Sequence of chain A:
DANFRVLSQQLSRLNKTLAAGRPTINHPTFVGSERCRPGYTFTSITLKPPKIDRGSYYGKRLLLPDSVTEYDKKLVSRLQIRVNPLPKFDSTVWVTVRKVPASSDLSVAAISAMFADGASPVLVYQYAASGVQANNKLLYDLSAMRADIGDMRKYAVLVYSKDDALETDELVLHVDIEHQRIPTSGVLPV

Residue-level contacts at the interface:
Residue F70 in chain A is in contact with residue L216 in chain B (closest heavy-atom distance 3.7 Å).
Residue C64 in chain A interacts with residue L216 in chain B (closest heavy-atom distance 3.9 Å).
Residue G214 in chain A interacts with residue Y68 in chain B (closest heavy-atom distance 4.6 Å).
Residue L216 in chain A interacts with residue E62 in chain B (closest heavy-atom distance 2.6 Å).
Residue L216 in chain A interacts with residue R106 in chain B (closest heavy-atom distance 3.6 Å).
Residue V215 in chain A interacts with residue R63 in chain B (closest heavy-atom distance 3.7 Å).
Residue T69 in chain A interacts with residue T212 in chain B (closest heavy-atom distance 3.9 Å).
Residue E62 in chain A contacts residue V215 in chain B (closest heavy-atom distance 3.2 Å).
Residue R110 in chain A interacts with residue P217 in chain B (closest heavy-atom distance 3.1 Å).
Residue T212 in chain A interacts with residue R209 in chain B (closest heavy-atom distance 3.0 Å).
Residue R209 in chain A interacts with residue T212 in chain B (closest heavy-atom distance 4.2 Å).
Residue E62 in chain A is in contact with residue L216 in chain B (closest heavy-atom distance 2.8 Å).
Residue D204 in chain A contacts residue P217 in chain B (closest heavy-atom distance 3.1 Å).
Residue S213 in chain A contacts residue C64 in chain B (closest heavy-atom distance 3.5 Å).
Residue Q108 in chain A is in contact with residue L216 in chain B (closest heavy-atom distance 4.2 Å).
Residue K165 in chain A interacts with residue P217 in chain B (closest heavy-atom distance 3.6 Å).
Residue F70 in chain A is in contact with residue P217 in chain B (closest heavy-atom distance 3.3 Å).
Residue G214 in chain A is in contact with residue E62 in chain B (closest heavy-atom distance 4.4 Å).
Residue C64 in chain A is in contact with residue V215 in chain B (closest heavy-atom distance 3.8 Å).
Residue F70 in chain A contacts residue S213 in chain B (closest heavy-atom distance 4.2 Å).
Residue V215 in chain A contacts residue F70 in chain B (closest heavy-atom distance 3.2 Å).
Residue C64 in chain A contacts residue G214 in chain B (closest heavy-atom distance 3.1 Å).
Residue L216 in chain A interacts with residue R63 in chain B (closest heavy-atom distance 4.6 Å).
Residue G214 in chain A interacts with residue C64 in chain B (closest heavy-atom distance 2.8 Å).
Residue L216 in chain A is in contact with residue C64 in chain B (closest heavy-atom distance 4.2 Å).
Residue P217 in chain A contacts residue Q108 in chain B (closest heavy-atom distance 3.0 Å).
Residue R63 in chain A contacts residue V215 in chain B (closest heavy-atom distance 3.6 Å).
Residue L216 in chain A interacts with residue K165 in chain B (closest heavy-atom distance 3.8 Å).
Residue V218 in chain A interacts with residue K165 in chain B (closest heavy-atom distance 3.1 Å).
Residue P217 in chain A contacts residue K165 in chain B (closest heavy-atom distance 2.7 Å).
Residue L216 in chain A contacts residue Q108 in chain B (closest heavy-atom distance 3.1 Å).
Residue G214 in chain A interacts with residue R63 in chain B (closest heavy-atom distance 3.0 Å).
Residue L167 in chain A interacts with residue L216 in chain B (closest heavy-atom distance 3.9 Å).
Residue S72 in chain A contacts residue P217 in chain B (closest heavy-atom distance 4.1 Å).
Residue G60 in chain A is in contact with residue V218 in chain B (closest heavy-atom distance 4.0 Å).
Residue P217 in chain A is in contact with residue F70 in chain B (closest heavy-atom distance 3.7 Å).
Residue P217 in chain A is in contact with residue R110 in chain B (closest heavy-atom distance 3.7 Å).
Residue V215 in chain A is in contact with residue C64 in chain B (closest heavy-atom distance 2.8 Å).
Residue S213 in chain A contacts residue T69 in chain B (closest heavy-atom distance 2.8 Å).
Residue S61 in chain A is in contact with residue L216 in chain B (closest heavy-atom distance 3.5 Å).
Residue L216 in chain A is in contact with residue F70 in chain B (closest heavy-atom distance 3.0 Å).
Residue T212 in chain A interacts with residue T69 in chain B (closest heavy-atom distance 3.2 Å).
Residue V215 in chain A is in contact with residue E62 in chain B (closest heavy-atom distance 3.1 Å).
Residue S213 in chain A interacts with residue Y68 in chain B (closest heavy-atom distance 3.9 Å).
Residue F58 in chain A interacts with residue V218 in chain B (closest heavy-atom distance 4.2 Å).
Residue S213 in chain A contacts residue F70 in chain B (closest heavy-atom distance 4.5 Å).
Residue Q108 in chain A contacts residue P217 in chain B (closest heavy-atom distance 3.2 Å).
Residue K165 in chain A contacts residue V218 in chain B (closest heavy-atom distance 2.9 Å).
Residue H55 in chain A contacts residue V218 in chain B (closest heavy-atom distance 4.1 Å).
Residue C64 in chain A interacts with residue S213 in chain B (closest heavy-atom distance 4.3 Å).
Residue V59 in chain A contacts residue V218 in chain B (closest heavy-atom distance 3.4 Å).
Residue N164 in chain A interacts with residue V218 in chain B (closest heavy-atom distance 3.5 Å).
Residue R106 in chain A contacts residue L216 in chain B (closest heavy-atom distance 4.2 Å).
Residue S61 in chain A is in contact with residue P217 in chain B (closest heavy-atom distance 3.2 Å).
Residue R63 in chain A is in contact with residue G214 in chain B (closest heavy-atom distance 3.4 Å).
Residue V218 in chain A interacts with residue R110 in chain B (closest heavy-atom distance 3.1 Å).
Residue F70 in chain A is in contact with residue V215 in chain B (closest heavy-atom distance 3.5 Å).
Residue R110 in chain A is in contact with residue V218 in chain B (closest heavy-atom distance 3.4 Å).
Residue P217 in chain A interacts with residue D204 in chain B (closest heavy-atom distance 3.1 Å).
Residue E206 in chain A is in contact with residue L216 in chain B (closest heavy-atom distance 4.3 Å).

These two protein chains interact to form a complex.

Sequence of chain B:
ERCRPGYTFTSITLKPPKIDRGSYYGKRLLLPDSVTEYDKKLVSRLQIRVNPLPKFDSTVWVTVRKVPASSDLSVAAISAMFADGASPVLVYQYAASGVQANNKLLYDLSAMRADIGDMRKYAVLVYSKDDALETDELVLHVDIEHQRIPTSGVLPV